Sequence of protein 1:
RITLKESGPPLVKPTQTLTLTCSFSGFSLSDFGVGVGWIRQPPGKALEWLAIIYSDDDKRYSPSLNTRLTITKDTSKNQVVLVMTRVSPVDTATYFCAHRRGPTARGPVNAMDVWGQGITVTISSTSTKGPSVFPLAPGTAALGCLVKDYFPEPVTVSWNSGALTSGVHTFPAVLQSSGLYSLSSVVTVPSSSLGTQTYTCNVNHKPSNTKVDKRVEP

Interface contacts:
Residue G33 in protein 1 is in contact with residue W30 in protein 2 (closest heavy-atom distance 3.5 Å).
Residue G114 in protein 1 interacts with residue W34 in protein 2 (closest heavy-atom distance 3.4 Å).
Residue P103 in protein 1 contacts residue W30 in protein 2 (closest heavy-atom distance 3.5 Å).
Residue D58 in protein 1 is in contact with residue K29 in protein 2 (closest heavy-atom distance 2.9 Å).
Residue N117 in protein 1 contacts residue W34 in protein 2 (closest heavy-atom distance 3.2 Å).
Residue Y54 in protein 1 is in contact with residue D28 in protein 2 (closest heavy-atom distance 3.6 Å).
Residue R101 in protein 1 is in contact with residue W30 in protein 2 (closest heavy-atom distance 4.4 Å).
Residue R113 in protein 1 contacts residue W34 in protein 2 (closest heavy-atom distance 3.1 Å).
Residue V116 in protein 1 is in contact with residue W34 in protein 2 (closest heavy-atom distance 3.7 Å).
Residue R100 in protein 1 contacts residue D28 in protein 2 (closest heavy-atom distance 2.7 Å).
Residue Y54 in protein 1 interacts with residue K29 in protein 2 (closest heavy-atom distance 3.9 Å).
Residue R100 in protein 1 is in contact with residue W30 in protein 2 (closest heavy-atom distance 3.5 Å).
Residue G102 in protein 1 is in contact with residue W30 in protein 2 (closest heavy-atom distance 4.7 Å).
Residue R60 in protein 1 is in contact with residue E26 in protein 2 (closest heavy-atom distance 2.1 Å).
Residue V116 in protein 1 contacts residue W30 in protein 2 (closest heavy-atom distance 3.5 Å).
Residue P103 in protein 1 contacts residue L33 in protein 2 (closest heavy-atom distance 4.0 Å).
Residue R113 in protein 1 contacts residue L33 in protein 2 (closest heavy-atom distance 3.2 Å).
Residue F32 in protein 1 interacts with residue W30 in protein 2 (closest heavy-atom distance 4.1 Å).
Residue R100 in protein 1 contacts residue K29 in protein 2 (closest heavy-atom distance 5.0 Å).
Residue D56 in protein 1 is in contact with residue K29 in protein 2 (closest heavy-atom distance 2.2 Å).
Residue Y54 in protein 1 contacts residue W30 in protein 2 (closest heavy-atom distance 4.5 Å).

These two protein chains interact to form a complex.

Sequence of protein 2:
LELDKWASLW